Contacts between the two chains:
Residue K289 in chain A interacts with residue G26 in chain B (closest heavy-atom distance 4.7 Å).
Residue D123 in chain A is in contact with residue S6 in chain B (closest heavy-atom distance 4.1 Å).
Residue V121 in chain A interacts with residue Q9 in chain B (closest heavy-atom distance 4.7 Å).
Residue K289 in chain A contacts residue Y27 in chain B (closest heavy-atom distance 4.0 Å).
Residue Y374 in chain A is in contact with residue Q9 in chain B (closest heavy-atom distance 3.2 Å).
Residue T292 in chain A contacts residue A22 in chain B (closest heavy-atom distance 4.3 Å).
Residue P185 in chain A contacts residue S39 in chain B (closest heavy-atom distance 4.0 Å).
Residue A316 in chain A interacts with residue M1 in chain B (closest heavy-atom distance 3.1 Å).
Residue P185 in chain A contacts residue R47 in chain B (closest heavy-atom distance 3.6 Å).
Residue Y374 in chain A contacts residue A10 in chain B (closest heavy-atom distance 3.4 Å).
Residue D123 in chain A interacts with residue K3 in chain B (closest heavy-atom distance 3.3 Å).
Residue F254 in chain A interacts with residue G23 in chain B (closest heavy-atom distance 3.4 Å).
Residue V121 in chain A contacts residue S6 in chain B (closest heavy-atom distance 3.9 Å).
Residue A315 in chain A interacts with residue I4 in chain B (closest heavy-atom distance 4.3 Å).
Residue S381 in chain A contacts residue G20 in chain B (closest heavy-atom distance 3.0 Å).
Residue V313 in chain A contacts residue I4 in chain B (closest heavy-atom distance 3.7 Å).
Residue K373 in chain A is in contact with residue A11 in chain B (closest heavy-atom distance 4.4 Å).
Residue P185 in chain A contacts residue D43 in chain B (closest heavy-atom distance 3.4 Å).
Residue E293 in chain A interacts with residue G21 in chain B (closest heavy-atom distance 4.2 Å).
Residue P185 in chain A is in contact with residue Q36 in chain B (closest heavy-atom distance 3.2 Å).
Residue A316 in chain A interacts with residue S2 in chain B (closest heavy-atom distance 2.9 Å).
Residue D317 in chain A interacts with residue M1 in chain B (closest heavy-atom distance 4.2 Å).
Residue A316 in chain A is in contact with residue I4 in chain B (closest heavy-atom distance 4.6 Å).
Residue A372 in chain A contacts residue A10 in chain B (closest heavy-atom distance 3.5 Å).
Residue D123 in chain A is in contact with residue I4 in chain B (closest heavy-atom distance 3.4 Å).
Residue P185 in chain A interacts with residue S40 in chain B (closest heavy-atom distance 3.6 Å).
Residue P259 in chain A contacts residue M25 in chain B (closest heavy-atom distance 4.2 Å).
Residue N356 in chain A is in contact with residue Q9 in chain B (closest heavy-atom distance 3.4 Å).
Residue W291 in chain A interacts with residue G23 in chain B (closest heavy-atom distance 2.8 Å).
Residue A122 in chain A interacts with residue E5 in chain B (closest heavy-atom distance 4.0 Å).
Residue Y124 in chain A is in contact with residue I4 in chain B (closest heavy-atom distance 3.8 Å).
Residue V290 in chain A is in contact with residue M25 in chain B (closest heavy-atom distance 3.4 Å).
Residue V290 in chain A is in contact with residue A22 in chain B (closest heavy-atom distance 3.9 Å).
Residue W291 in chain A contacts residue G24 in chain B (closest heavy-atom distance 3.3 Å).
Residue E186 in chain A is in contact with residue T44 in chain B (closest heavy-atom distance 3.8 Å).
Residue W291 in chain A interacts with residue A22 in chain B (closest heavy-atom distance 3.7 Å).
Residue E75 in chain A interacts with residue S2 in chain B (closest heavy-atom distance 3.5 Å).
Residue V290 in chain A is in contact with residue G23 in chain B (closest heavy-atom distance 4.4 Å).
Residue V188 in chain A interacts with residue Q36 in chain B (closest heavy-atom distance 2.9 Å).
Residue R314 in chain A is in contact with residue S2 in chain B (closest heavy-atom distance 3.1 Å).
Residue K289 in chain A is in contact with residue M25 in chain B (closest heavy-atom distance 2.7 Å).
Residue S183 in chain A is in contact with residue R47 in chain B (closest heavy-atom distance 3.5 Å).
Residue D123 in chain A is in contact with residue E5 in chain B (closest heavy-atom distance 3.2 Å).
Residue R71 in chain A interacts with residue E5 in chain B (closest heavy-atom distance 3.6 Å).
Residue R314 in chain A is in contact with residue K3 in chain B (closest heavy-atom distance 3.2 Å).
Residue E293 in chain A is in contact with residue A22 in chain B (closest heavy-atom distance 4.5 Å).
Residue A372 in chain A contacts residue A11 in chain B (closest heavy-atom distance 3.6 Å).
Residue F254 in chain A is in contact with residue G24 in chain B (closest heavy-atom distance 3.5 Å).
Residue K373 in chain A interacts with residue L18 in chain B (closest heavy-atom distance 4.5 Å).
Residue D192 in chain A contacts residue Q33 in chain B (closest heavy-atom distance 4.4 Å).
Residue V188 in chain A interacts with residue Q33 in chain B (closest heavy-atom distance 3.0 Å).
Residue R71 in chain A contacts residue K3 in chain B (closest heavy-atom distance 4.0 Å).
Residue E186 in chain A contacts residue R47 in chain B (closest heavy-atom distance 4.2 Å).
Residue S381 in chain A contacts residue G21 in chain B (closest heavy-atom distance 3.2 Å).
Residue R314 in chain A contacts residue I4 in chain B (closest heavy-atom distance 3.2 Å).
Residue Q217 in chain A interacts with residue A29 in chain B (closest heavy-atom distance 3.8 Å).
Residue A122 in chain A is in contact with residue S6 in chain B (closest heavy-atom distance 3.1 Å).
Residue S183 in chain A interacts with residue D43 in chain B (closest heavy-atom distance 4.0 Å).
Residue Q184 in chain A interacts with residue R47 in chain B (closest heavy-atom distance 2.8 Å).
Residue Y124 in chain A contacts residue S6 in chain B (closest heavy-atom distance 2.7 Å).

Sequence of chain A:
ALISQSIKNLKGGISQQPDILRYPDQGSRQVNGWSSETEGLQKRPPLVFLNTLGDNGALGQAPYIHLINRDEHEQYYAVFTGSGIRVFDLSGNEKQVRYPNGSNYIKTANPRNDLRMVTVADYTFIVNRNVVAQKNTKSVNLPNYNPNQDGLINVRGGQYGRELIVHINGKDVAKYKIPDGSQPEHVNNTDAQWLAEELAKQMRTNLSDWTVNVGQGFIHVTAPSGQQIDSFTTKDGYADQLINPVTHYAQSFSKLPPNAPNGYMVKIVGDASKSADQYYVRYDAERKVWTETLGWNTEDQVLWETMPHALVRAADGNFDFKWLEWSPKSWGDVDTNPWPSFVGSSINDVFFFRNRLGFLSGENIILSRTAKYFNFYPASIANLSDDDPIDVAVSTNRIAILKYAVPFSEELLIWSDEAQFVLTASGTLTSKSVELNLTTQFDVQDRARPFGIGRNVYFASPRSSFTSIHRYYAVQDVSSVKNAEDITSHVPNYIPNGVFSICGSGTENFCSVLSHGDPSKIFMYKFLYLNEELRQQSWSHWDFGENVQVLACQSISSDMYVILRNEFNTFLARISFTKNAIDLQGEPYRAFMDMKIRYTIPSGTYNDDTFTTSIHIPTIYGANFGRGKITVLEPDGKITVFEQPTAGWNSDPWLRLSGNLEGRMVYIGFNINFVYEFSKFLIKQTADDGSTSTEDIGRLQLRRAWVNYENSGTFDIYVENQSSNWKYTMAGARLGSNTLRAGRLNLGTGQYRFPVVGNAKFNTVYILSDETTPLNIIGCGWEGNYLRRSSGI

Sequence of chain B:
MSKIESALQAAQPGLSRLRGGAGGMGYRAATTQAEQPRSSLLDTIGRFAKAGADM

The following describes two proteins that form a bound complex.